These two protein chains interact to form a complex.

Interface contacts:
Residue K186 in the second protein contacts residue R50 in the first protein (closest heavy-atom distance 4.9 Å).
Residue G195 in the second protein interacts with residue A53 in the first protein (closest heavy-atom distance 4.9 Å).
Residue N196 in the second protein is in contact with residue R50 in the first protein (closest heavy-atom distance 3.8 Å).
Residue W198 in the second protein interacts with residue A53 in the first protein (closest heavy-atom distance 3.5 Å).
Residue F268 in the second protein contacts residue V55 in the first protein (closest heavy-atom distance 4.8 Å).
Residue L203 in the second protein interacts with residue V55 in the first protein (closest heavy-atom distance 3.7 Å).
Residue S197 in the second protein contacts residue A53 in the first protein (closest heavy-atom distance 3.7 Å).
Residue I201 in the second protein contacts residue A53 in the first protein (closest heavy-atom distance 4.1 Å).
Residue R189 in the second protein interacts with residue H51 in the first protein (closest heavy-atom distance 3.8 Å).
Residue W198 in the second protein interacts with residue F54 in the first protein (closest heavy-atom distance 3.1 Å).
Residue M265 in the second protein is in contact with residue I56 in the first protein (closest heavy-atom distance 3.3 Å).
Residue N196 in the second protein is in contact with residue A53 in the first protein (closest heavy-atom distance 3.6 Å).
Residue M265 in the second protein contacts residue P57 in the first protein (closest heavy-atom distance 4.1 Å).
Residue M265 in the second protein is in contact with residue V55 in the first protein (closest heavy-atom distance 4.1 Å).
Residue N196 in the second protein is in contact with residue T52 in the first protein (closest heavy-atom distance 2.8 Å).
Residue R189 in the second protein contacts residue V55 in the first protein (closest heavy-atom distance 5.0 Å).
Residue R189 in the second protein interacts with residue A53 in the first protein (closest heavy-atom distance 2.5 Å).
Residue W198 in the second protein contacts residue T52 in the first protein (closest heavy-atom distance 4.3 Å).
Residue S202 in the second protein contacts residue V55 in the first protein (closest heavy-atom distance 5.0 Å).
Residue G195 in the second protein contacts residue H51 in the first protein (closest heavy-atom distance 3.2 Å).
Residue N196 in the second protein contacts residue H51 in the first protein (closest heavy-atom distance 3.4 Å).
Residue W198 in the second protein is in contact with residue V55 in the first protein (closest heavy-atom distance 3.7 Å).
Residue R189 in the second protein contacts residue F54 in the first protein (closest heavy-atom distance 3.2 Å).
Residue I201 in the second protein is in contact with residue V55 in the first protein (closest heavy-atom distance 4.7 Å).

Sequence of the first protein:
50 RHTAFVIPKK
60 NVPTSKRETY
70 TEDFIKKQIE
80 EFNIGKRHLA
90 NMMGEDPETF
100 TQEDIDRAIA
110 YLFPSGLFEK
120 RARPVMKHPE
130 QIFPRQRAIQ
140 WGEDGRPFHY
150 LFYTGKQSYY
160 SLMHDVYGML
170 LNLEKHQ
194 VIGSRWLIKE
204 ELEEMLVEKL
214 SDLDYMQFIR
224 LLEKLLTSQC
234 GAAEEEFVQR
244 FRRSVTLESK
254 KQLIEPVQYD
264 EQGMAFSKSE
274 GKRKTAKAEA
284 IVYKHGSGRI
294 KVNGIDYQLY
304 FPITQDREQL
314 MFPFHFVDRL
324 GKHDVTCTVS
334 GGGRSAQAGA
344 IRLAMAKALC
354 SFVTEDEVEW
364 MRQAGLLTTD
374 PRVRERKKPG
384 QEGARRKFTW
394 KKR

Sequence of the second protein:
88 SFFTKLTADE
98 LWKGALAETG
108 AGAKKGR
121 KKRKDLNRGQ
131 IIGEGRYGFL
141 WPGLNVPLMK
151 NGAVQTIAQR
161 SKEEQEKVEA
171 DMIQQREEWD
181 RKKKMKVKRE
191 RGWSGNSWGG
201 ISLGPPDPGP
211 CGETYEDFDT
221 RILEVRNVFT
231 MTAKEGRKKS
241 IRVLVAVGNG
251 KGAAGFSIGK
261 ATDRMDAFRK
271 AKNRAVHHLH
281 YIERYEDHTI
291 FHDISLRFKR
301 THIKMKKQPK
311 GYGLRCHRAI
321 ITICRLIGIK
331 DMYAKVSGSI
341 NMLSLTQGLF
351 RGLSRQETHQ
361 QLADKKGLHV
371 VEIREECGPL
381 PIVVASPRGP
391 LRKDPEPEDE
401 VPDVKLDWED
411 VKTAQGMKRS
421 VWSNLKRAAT